Sequence of protein 2:
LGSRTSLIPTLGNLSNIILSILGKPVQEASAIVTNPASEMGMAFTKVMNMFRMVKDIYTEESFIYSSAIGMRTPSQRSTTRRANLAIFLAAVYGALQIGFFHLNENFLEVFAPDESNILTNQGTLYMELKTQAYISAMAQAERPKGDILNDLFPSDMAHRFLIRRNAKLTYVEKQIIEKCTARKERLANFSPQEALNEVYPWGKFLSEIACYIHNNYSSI

This data describes a binding interaction between two proteins.

Sequence of protein 1:
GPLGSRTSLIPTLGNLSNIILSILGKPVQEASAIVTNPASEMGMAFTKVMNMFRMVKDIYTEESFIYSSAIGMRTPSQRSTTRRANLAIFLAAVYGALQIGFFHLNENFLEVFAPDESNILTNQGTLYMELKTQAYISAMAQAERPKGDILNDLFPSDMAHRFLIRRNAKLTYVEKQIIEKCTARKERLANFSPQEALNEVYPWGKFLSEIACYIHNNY

Interface contacts:
Residue M42 in protein 2 contacts residue P2 in protein 1 (closest heavy-atom distance 4.5 Å).
Residue N15 in protein 2 contacts residue S8 in protein 1 (closest heavy-atom distance 3.0 Å).
Residue K48 in protein 2 is in contact with residue M55 in protein 1 (closest heavy-atom distance 4.9 Å).
Residue K48 in protein 2 interacts with residue I59 in protein 1 (closest heavy-atom distance 4.2 Å).
Residue I19 in protein 2 contacts residue L3 in protein 1 (closest heavy-atom distance 4.6 Å).
Residue M42 in protein 2 contacts residue L3 in protein 1 (closest heavy-atom distance 3.5 Å).
Residue M52 in protein 2 interacts with residue I59 in protein 1 (closest heavy-atom distance 3.5 Å).
Residue P11 in protein 2 is in contact with residue N15 in protein 1 (closest heavy-atom distance 3.7 Å).
Residue N15 in protein 2 contacts residue I10 in protein 1 (closest heavy-atom distance 4.6 Å).
Residue L16 in protein 2 is in contact with residue L9 in protein 1 (closest heavy-atom distance 3.6 Å).
Residue T12 in protein 2 interacts with residue P11 in protein 1 (closest heavy-atom distance 4.8 Å).
Residue M55 in protein 2 interacts with residue M55 in protein 1 (closest heavy-atom distance 3.3 Å).
Residue V49 in protein 2 interacts with residue L9 in protein 1 (closest heavy-atom distance 4.4 Å).
Residue P11 in protein 2 contacts residue T12 in protein 1 (closest heavy-atom distance 4.9 Å).
Residue S5 in protein 2 contacts residue A45 in protein 1 (closest heavy-atom distance 4.8 Å).
Residue M55 in protein 2 contacts residue M52 in protein 1 (closest heavy-atom distance 3.5 Å).
Residue S22 in protein 2 contacts residue L3 in protein 1 (closest heavy-atom distance 3.1 Å).
Residue T12 in protein 2 is in contact with residue L16 in protein 1 (closest heavy-atom distance 4.0 Å).
Residue A45 in protein 2 interacts with residue L3 in protein 1 (closest heavy-atom distance 4.9 Å).
Residue M55 in protein 2 interacts with residue N51 in protein 1 (closest heavy-atom distance 3.6 Å).
Residue M55 in protein 2 contacts residue K48 in protein 1 (closest heavy-atom distance 3.7 Å).
Residue L9 in protein 2 contacts residue L16 in protein 1 (closest heavy-atom distance 3.6 Å).
Residue P11 in protein 2 interacts with residue P11 in protein 1 (closest heavy-atom distance 4.8 Å).
Residue V56 in protein 2 is in contact with residue M52 in protein 1 (closest heavy-atom distance 3.9 Å).
Residue S8 in protein 2 is in contact with residue N15 in protein 1 (closest heavy-atom distance 2.9 Å).
Residue T12 in protein 2 is in contact with residue M52 in protein 1 (closest heavy-atom distance 5.0 Å).
Residue S8 in protein 2 interacts with residue I19 in protein 1 (closest heavy-atom distance 3.7 Å).
Residue M52 in protein 2 interacts with residue M55 in protein 1 (closest heavy-atom distance 3.7 Å).
Residue I59 in protein 2 interacts with residue K48 in protein 1 (closest heavy-atom distance 4.4 Å).
Residue L9 in protein 2 interacts with residue V49 in protein 1 (closest heavy-atom distance 4.6 Å).
Residue M52 in protein 2 is in contact with residue M52 in protein 1 (closest heavy-atom distance 4.6 Å).
Residue I19 in protein 2 contacts residue L9 in protein 1 (closest heavy-atom distance 3.6 Å).
Residue T12 in protein 2 interacts with residue T12 in protein 1 (closest heavy-atom distance 3.8 Å).
Residue I23 in protein 2 interacts with residue G4 in protein 1 (closest heavy-atom distance 4.8 Å).
Residue T12 in protein 2 is in contact with residue N15 in protein 1 (closest heavy-atom distance 2.6 Å).
Residue L9 in protein 2 is in contact with residue N15 in protein 1 (closest heavy-atom distance 3.6 Å).
Residue L9 in protein 2 is in contact with residue M52 in protein 1 (closest heavy-atom distance 3.9 Å).
Residue L9 in protein 2 interacts with residue I19 in protein 1 (closest heavy-atom distance 3.4 Å).
Residue I59 in protein 2 is in contact with residue M52 in protein 1 (closest heavy-atom distance 3.6 Å).
Residue M52 in protein 2 interacts with residue L9 in protein 1 (closest heavy-atom distance 4.0 Å).
Residue N15 in protein 2 is in contact with residue P11 in protein 1 (closest heavy-atom distance 3.7 Å).
Residue L16 in protein 2 contacts residue T12 in protein 1 (closest heavy-atom distance 3.9 Å).
Residue I19 in protein 2 interacts with residue G4 in protein 1 (closest heavy-atom distance 3.8 Å).
Residue A45 in protein 2 is in contact with residue G4 in protein 1 (closest heavy-atom distance 3.9 Å).
Residue N15 in protein 2 is in contact with residue L9 in protein 1 (closest heavy-atom distance 3.6 Å).
Residue I19 in protein 2 is in contact with residue S8 in protein 1 (closest heavy-atom distance 3.6 Å).
Residue K26 in protein 2 is in contact with residue L3 in protein 1 (closest heavy-atom distance 4.5 Å).
Residue I10 in protein 2 is in contact with residue N15 in protein 1 (closest heavy-atom distance 4.7 Å).
Residue N51 in protein 2 contacts residue M55 in protein 1 (closest heavy-atom distance 3.8 Å).
Residue V49 in protein 2 interacts with residue G4 in protein 1 (closest heavy-atom distance 4.2 Å).
Residue M52 in protein 2 interacts with residue T12 in protein 1 (closest heavy-atom distance 4.7 Å).
Residue I23 in protein 2 contacts residue L3 in protein 1 (closest heavy-atom distance 3.8 Å).
Residue I226 in protein 2 interacts with residue L3 in protein 1 (closest heavy-atom distance 4.6 Å).
Residue E41 in protein 2 interacts with residue P2 in protein 1 (closest heavy-atom distance 4.7 Å).
Residue N15 in protein 2 interacts with residue T12 in protein 1 (closest heavy-atom distance 2.7 Å).
Residue M52 in protein 2 interacts with residue V56 in protein 1 (closest heavy-atom distance 3.9 Å).